Sequence of chain A:
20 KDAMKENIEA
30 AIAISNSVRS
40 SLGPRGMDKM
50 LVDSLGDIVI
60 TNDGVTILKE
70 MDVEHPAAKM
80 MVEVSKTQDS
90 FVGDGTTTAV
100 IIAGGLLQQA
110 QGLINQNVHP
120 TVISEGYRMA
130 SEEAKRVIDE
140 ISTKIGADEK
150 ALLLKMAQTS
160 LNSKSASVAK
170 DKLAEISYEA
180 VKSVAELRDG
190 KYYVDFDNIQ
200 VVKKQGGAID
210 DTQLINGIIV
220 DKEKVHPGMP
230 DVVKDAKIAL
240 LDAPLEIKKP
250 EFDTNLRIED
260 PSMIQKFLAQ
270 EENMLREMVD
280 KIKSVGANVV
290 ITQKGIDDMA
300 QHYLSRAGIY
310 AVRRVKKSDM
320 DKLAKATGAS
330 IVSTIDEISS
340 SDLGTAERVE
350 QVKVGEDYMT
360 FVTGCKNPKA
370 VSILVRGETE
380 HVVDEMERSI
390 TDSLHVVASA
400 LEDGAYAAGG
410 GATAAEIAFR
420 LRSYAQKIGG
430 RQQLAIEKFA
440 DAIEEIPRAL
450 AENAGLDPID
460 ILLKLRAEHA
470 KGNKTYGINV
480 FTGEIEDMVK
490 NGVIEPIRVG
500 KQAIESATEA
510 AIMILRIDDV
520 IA

Sequence of chain B:
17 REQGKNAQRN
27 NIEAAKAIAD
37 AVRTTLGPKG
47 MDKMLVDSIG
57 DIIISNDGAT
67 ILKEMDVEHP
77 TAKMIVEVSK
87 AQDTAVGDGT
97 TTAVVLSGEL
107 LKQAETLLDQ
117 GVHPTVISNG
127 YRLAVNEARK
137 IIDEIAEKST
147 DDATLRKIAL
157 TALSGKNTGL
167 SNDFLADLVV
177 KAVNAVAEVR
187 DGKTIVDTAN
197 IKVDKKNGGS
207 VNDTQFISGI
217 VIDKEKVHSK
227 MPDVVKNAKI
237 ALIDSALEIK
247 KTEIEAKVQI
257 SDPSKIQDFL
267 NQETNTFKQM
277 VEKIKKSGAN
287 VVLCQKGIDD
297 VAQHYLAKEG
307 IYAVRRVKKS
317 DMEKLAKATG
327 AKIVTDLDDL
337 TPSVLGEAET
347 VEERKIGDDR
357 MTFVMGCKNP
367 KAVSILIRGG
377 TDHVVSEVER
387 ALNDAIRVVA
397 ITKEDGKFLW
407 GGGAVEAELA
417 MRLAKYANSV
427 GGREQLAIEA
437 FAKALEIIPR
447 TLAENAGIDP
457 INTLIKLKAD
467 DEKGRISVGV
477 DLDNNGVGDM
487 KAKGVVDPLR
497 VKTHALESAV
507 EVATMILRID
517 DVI

This data describes a binding interaction between two proteins.

Interface contacts:
Residue M50 in chain B is in contact with residue D518 in chain A (closest heavy-atom distance 2.8 Å).
Residue L51 in chain B is in contact with residue I520 in chain A (closest heavy-atom distance 2.8 Å).
Residue K247 in chain B contacts residue F251 in chain A (closest heavy-atom distance 3.5 Å).
Residue G161 in chain B contacts residue R515 in chain A (closest heavy-atom distance 2.6 Å).
Residue V254 in chain B interacts with residue D252 in chain A (closest heavy-atom distance 2.5 Å).
Residue E269 in chain B interacts with residue E250 in chain A (closest heavy-atom distance 2.8 Å).
Residue K247 in chain B is in contact with residue D252 in chain A (closest heavy-atom distance 2.9 Å).
Residue M50 in chain B contacts residue V519 in chain A (closest heavy-atom distance 3.1 Å).
Residue K253 in chain B interacts with residue D252 in chain A (closest heavy-atom distance 3.5 Å).
Residue P259 in chain B is in contact with residue F266 in chain A (closest heavy-atom distance 3.2 Å).
Residue I256 in chain B is in contact with residue T253 in chain A (closest heavy-atom distance 3.5 Å).
Residue D57 in chain B interacts with residue K78 in chain A (closest heavy-atom distance 3.5 Å).
Residue M47 in chain B is in contact with residue R515 in chain A (closest heavy-atom distance 3.2 Å).
Residue K226 in chain B contacts residue D341 in chain A (closest heavy-atom distance 3.0 Å).
Residue T40 in chain B is in contact with residue D517 in chain A (closest heavy-atom distance 3.0 Å).
Residue I245 in chain B contacts residue E250 in chain A (closest heavy-atom distance 3.8 Å).
Residue P259 in chain B contacts residue K265 in chain A (closest heavy-atom distance 3.8 Å).
Residue H379 in chain B interacts with residue M79 in chain A (closest heavy-atom distance 3.1 Å).
Residue G165 in chain B interacts with residue R127 in chain A (closest heavy-atom distance 3.7 Å).
Residue M47 in chain B interacts with residue L514 in chain A (closest heavy-atom distance 3.6 Å).
Residue I58 in chain B is in contact with residue M79 in chain A (closest heavy-atom distance 3.6 Å).
Residue Q255 in chain B interacts with residue R256 in chain A (closest heavy-atom distance 3.2 Å).
Residue T377 in chain B interacts with residue E82 in chain A (closest heavy-atom distance 2.8 Å).
Residue V52 in chain B is in contact with residue I520 in chain A (closest heavy-atom distance 3.0 Å).
Residue K246 in chain B interacts with residue F251 in chain A (closest heavy-atom distance 3.3 Å).
Residue I256 in chain B is in contact with residue N254 in chain A (closest heavy-atom distance 2.8 Å).
Residue M50 in chain B is in contact with residue M79 in chain A (closest heavy-atom distance 3.4 Å).
Residue M50 in chain B contacts residue I520 in chain A (closest heavy-atom distance 2.6 Å).
Residue Y301 in chain B contacts residue E336 in chain A (closest heavy-atom distance 3.2 Å).
Residue L266 in chain B interacts with residue K247 in chain A (closest heavy-atom distance 3.5 Å).
Residue I256 in chain B is in contact with residue L255 in chain A (closest heavy-atom distance 3.1 Å).
Residue S257 in chain B contacts residue F266 in chain A (closest heavy-atom distance 3.5 Å).
Residue D48 in chain B contacts residue I516 in chain A (closest heavy-atom distance 3.4 Å).
Residue K304 in chain B contacts residue E336 in chain A (closest heavy-atom distance 2.8 Å).
Residue P259 in chain B contacts residue Q269 in chain A (closest heavy-atom distance 3.5 Å).
Residue N163 in chain B interacts with residue R127 in chain A (closest heavy-atom distance 2.7 Å).
Residue K49 in chain B contacts residue D517 in chain A (closest heavy-atom distance 2.8 Å).
Residue E269 in chain B interacts with residue P249 in chain A (closest heavy-atom distance 3.4 Å).
Residue K253 in chain B is in contact with residue N254 in chain A (closest heavy-atom distance 3.1 Å).
Residue L266 in chain B interacts with residue P249 in chain A (closest heavy-atom distance 3.4 Å).
Residue K49 in chain B contacts residue D518 in chain A (closest heavy-atom distance 3.4 Å).
Residue D48 in chain B is in contact with residue D517 in chain A (closest heavy-atom distance 3.0 Å).
Residue V254 in chain B is in contact with residue T253 in chain A (closest heavy-atom distance 3.3 Å).
Residue V254 in chain B interacts with residue F251 in chain A (closest heavy-atom distance 3.8 Å).
Residue M50 in chain B is in contact with residue I516 in chain A (closest heavy-atom distance 3.7 Å).
Residue I256 in chain B interacts with residue R256 in chain A (closest heavy-atom distance 2.7 Å).
Residue A252 in chain B is in contact with residue D252 in chain A (closest heavy-atom distance 3.3 Å).
Residue V52 in chain B interacts with residue A521 in chain A (closest heavy-atom distance 3.2 Å).
Residue I58 in chain B contacts residue P75 in chain A (closest heavy-atom distance 3.5 Å).
Residue D48 in chain B interacts with residue R515 in chain A (closest heavy-atom distance 2.6 Å).
Residue N451 in chain B interacts with residue H118 in chain A (closest heavy-atom distance 2.9 Å).
Residue M47 in chain B contacts residue D517 in chain A (closest heavy-atom distance 3.4 Å).
Residue M50 in chain B interacts with residue P75 in chain A (closest heavy-atom distance 3.7 Å).
Residue H300 in chain B interacts with residue E336 in chain A (closest heavy-atom distance 3.0 Å).
Residue E251 in chain B is in contact with residue D252 in chain A (closest heavy-atom distance 3.8 Å).
Residue Q255 in chain B interacts with residue N254 in chain A (closest heavy-atom distance 3.1 Å).
Residue E269 in chain B is in contact with residue K247 in chain A (closest heavy-atom distance 2.7 Å).
Residue V254 in chain B contacts residue N254 in chain A (closest heavy-atom distance 2.7 Å).
Residue G46 in chain B is in contact with residue R515 in chain A (closest heavy-atom distance 3.0 Å).
Residue N163 in chain B is in contact with residue R515 in chain A (closest heavy-atom distance 3.5 Å).